These two protein chains interact to form a complex.

Sequence of chain A:
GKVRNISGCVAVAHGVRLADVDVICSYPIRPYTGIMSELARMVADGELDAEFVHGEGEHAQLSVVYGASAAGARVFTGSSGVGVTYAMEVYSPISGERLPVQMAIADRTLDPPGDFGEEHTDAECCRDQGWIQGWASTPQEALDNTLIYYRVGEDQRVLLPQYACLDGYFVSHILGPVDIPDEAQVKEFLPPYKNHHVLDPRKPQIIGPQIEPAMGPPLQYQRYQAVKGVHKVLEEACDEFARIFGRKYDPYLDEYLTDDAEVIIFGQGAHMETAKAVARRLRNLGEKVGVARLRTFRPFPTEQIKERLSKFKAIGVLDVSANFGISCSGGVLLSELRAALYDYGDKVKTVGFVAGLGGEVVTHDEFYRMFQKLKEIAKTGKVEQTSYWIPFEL

Residue-level contacts at the interface:
Residue F393 in chain A is in contact with residue A221 in chain B (closest heavy-atom distance 3.5 Å).
Residue V279 in chain A contacts residue F7 in chain B (closest heavy-atom distance 3.7 Å).
Residue I175 in chain A contacts residue Q47 in chain B (closest heavy-atom distance 3.5 Å).
Residue R282 in chain A is in contact with residue F7 in chain B (closest heavy-atom distance 3.4 Å).
Residue R282 in chain A interacts with residue L6 in chain B (closest heavy-atom distance 2.7 Å).
Residue P392 in chain A is in contact with residue A221 in chain B (closest heavy-atom distance 3.5 Å).
Residue A278 in chain A contacts residue E75 in chain B (closest heavy-atom distance 4.1 Å).
Residue G360 in chain A contacts residue Y80 in chain B (closest heavy-atom distance 2.5 Å).
Residue H365 in chain A is in contact with residue S76 in chain B (closest heavy-atom distance 4.2 Å).
Residue I175 in chain A contacts residue Y78 in chain B (closest heavy-atom distance 4.2 Å).
Residue F171 in chain A interacts with residue Y78 in chain B (closest heavy-atom distance 3.4 Å).
Residue R31 in chain A contacts residue P56 in chain B (closest heavy-atom distance 3.5 Å).
Residue V362 in chain A contacts residue Y78 in chain B (closest heavy-atom distance 3.3 Å).
Residue F117 in chain A interacts with residue Y52 in chain B (closest heavy-atom distance 2.9 Å).
Residue Y170 in chain A interacts with residue Y52 in chain B (closest heavy-atom distance 3.5 Å).
Residue T139 in chain A is in contact with residue Y78 in chain B (closest heavy-atom distance 4.0 Å).
Residue F171 in chain A is in contact with residue Y80 in chain B (closest heavy-atom distance 3.7 Å).
Residue E274 in chain A is in contact with residue Y78 in chain B (closest heavy-atom distance 3.9 Å).
Residue S8 in chain A contacts residue G155 in chain B (closest heavy-atom distance 2.6 Å).
Residue R281 in chain A is in contact with residue E75 in chain B (closest heavy-atom distance 2.8 Å).
Residue H174 in chain A interacts with residue E154 in chain B (closest heavy-atom distance 3.1 Å).
Residue R42 in chain A is in contact with residue T157 in chain B (closest heavy-atom distance 3.7 Å).
Residue H365 in chain A interacts with residue E75 in chain B (closest heavy-atom distance 2.9 Å).
Residue F171 in chain A interacts with residue I79 in chain B (closest heavy-atom distance 4.1 Å).
Residue L283 in chain A interacts with residue L6 in chain B (closest heavy-atom distance 4.0 Å).
Residue P32 in chain A contacts residue Y52 in chain B (closest heavy-atom distance 3.3 Å).
Residue R282 in chain A contacts residue E9 in chain B (closest heavy-atom distance 4.0 Å).
Residue E39 in chain A contacts residue A156 in chain B (closest heavy-atom distance 4.1 Å).
Residue V362 in chain A contacts residue Y80 in chain B (closest heavy-atom distance 4.1 Å).
Residue D366 in chain A contacts residue T3 in chain B (closest heavy-atom distance 3.5 Å).
Residue F393 in chain A contacts residue L225 in chain B (closest heavy-atom distance 3.5 Å).
Residue Y369 in chain A interacts with residue F7 in chain B (closest heavy-atom distance 4.0 Å).
Residue G35 in chain A contacts residue A156 in chain B (closest heavy-atom distance 4.0 Å).
Residue R282 in chain A is in contact with residue A8 in chain B (closest heavy-atom distance 3.2 Å).
Residue L286 in chain A is in contact with residue L6 in chain B (closest heavy-atom distance 4.1 Å).
Residue G35 in chain A contacts residue E154 in chain B (closest heavy-atom distance 3.7 Å).
Residue P392 in chain A interacts with residue T222 in chain B (closest heavy-atom distance 3.9 Å).
Residue Y170 in chain A contacts residue W49 in chain B (closest heavy-atom distance 3.3 Å).
Residue E39 in chain A interacts with residue T157 in chain B (closest heavy-atom distance 2.5 Å).
Residue L176 in chain A interacts with residue Q47 in chain B (closest heavy-atom distance 4.2 Å).
Residue Y170 in chain A contacts residue I79 in chain B (closest heavy-atom distance 2.6 Å).
Residue T275 in chain A contacts residue Y78 in chain B (closest heavy-atom distance 3.8 Å).
Residue I175 in chain A interacts with residue K77 in chain B (closest heavy-atom distance 3.5 Å).
Residue S138 in chain A is in contact with residue Y78 in chain B (closest heavy-atom distance 2.8 Å).
Residue V11 in chain A is in contact with residue G155 in chain B (closest heavy-atom distance 3.4 Å).
Residue A271 in chain A is in contact with residue Y78 in chain B (closest heavy-atom distance 3.3 Å).
Residue R282 in chain A interacts with residue E75 in chain B (closest heavy-atom distance 3.0 Å).
Residue H365 in chain A interacts with residue F7 in chain B (closest heavy-atom distance 3.6 Å).
Residue V11 in chain A is in contact with residue T157 in chain B (closest heavy-atom distance 3.6 Å).
Residue V11 in chain A is in contact with residue A156 in chain B (closest heavy-atom distance 4.0 Å).
Residue H174 in chain A interacts with residue Y52 in chain B (closest heavy-atom distance 3.7 Å).
Residue L176 in chain A is in contact with residue A48 in chain B (closest heavy-atom distance 3.2 Å).
Residue Y170 in chain A interacts with residue Y80 in chain B (closest heavy-atom distance 3.4 Å).
Residue N6 in chain A contacts residue E37 in chain B (closest heavy-atom distance 2.7 Å).
Residue I175 in chain A interacts with residue I79 in chain B (closest heavy-atom distance 4.0 Å).
Residue R31 in chain A is in contact with residue Y52 in chain B (closest heavy-atom distance 3.2 Å).
Residue S38 in chain A contacts residue A156 in chain B (closest heavy-atom distance 4.1 Å).
Residue R31 in chain A interacts with residue E154 in chain B (closest heavy-atom distance 2.5 Å).
Residue F393 in chain A interacts with residue T222 in chain B (closest heavy-atom distance 4.3 Å).
Residue G118 in chain A contacts residue Y80 in chain B (closest heavy-atom distance 4.3 Å).

Sequence of chain B:
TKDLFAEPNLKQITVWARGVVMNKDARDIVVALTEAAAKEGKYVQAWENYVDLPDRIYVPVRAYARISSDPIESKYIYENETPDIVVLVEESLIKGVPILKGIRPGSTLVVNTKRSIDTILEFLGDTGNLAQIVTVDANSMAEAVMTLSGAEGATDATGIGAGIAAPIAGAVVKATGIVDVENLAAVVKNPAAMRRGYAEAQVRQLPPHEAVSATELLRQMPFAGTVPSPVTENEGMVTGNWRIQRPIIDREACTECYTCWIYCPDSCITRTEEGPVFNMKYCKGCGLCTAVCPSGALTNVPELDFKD